Sequence of chain A:
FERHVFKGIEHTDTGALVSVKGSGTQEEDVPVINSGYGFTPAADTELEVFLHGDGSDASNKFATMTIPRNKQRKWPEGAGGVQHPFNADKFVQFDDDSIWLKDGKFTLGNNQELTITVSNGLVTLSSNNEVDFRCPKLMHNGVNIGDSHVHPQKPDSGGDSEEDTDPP

Sequence of chain B:
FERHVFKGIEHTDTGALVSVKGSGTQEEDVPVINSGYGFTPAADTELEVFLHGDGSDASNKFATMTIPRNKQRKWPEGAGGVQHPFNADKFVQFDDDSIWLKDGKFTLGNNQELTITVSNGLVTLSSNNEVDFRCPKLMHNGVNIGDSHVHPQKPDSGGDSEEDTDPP

This data describes a binding interaction between two proteins.

Interface contacts:
Residue G95 in chain B is in contact with residue T57 in chain A (closest heavy-atom distance 2.9 Å).
Residue I116 in chain B is in contact with residue K119 in chain A (closest heavy-atom distance 2.9 Å).
Residue S144 in chain B interacts with residue R151 in chain A (closest heavy-atom distance 3.2 Å).
Residue L118 in chain B contacts residue T124 in chain A (closest heavy-atom distance 2.9 Å).
Residue G95 in chain B is in contact with residue F103 in chain A (closest heavy-atom distance 3.0 Å).
Residue D112 in chain B contacts residue K107 in chain A (closest heavy-atom distance 3.1 Å).
Residue S178 in chain B is in contact with residue S174 in chain A (closest heavy-atom distance 2.5 Å).
Residue G98 in chain B interacts with residue G55 in chain A (closest heavy-atom distance 3.1 Å).
Residue L155 in chain B is in contact with residue H157 in chain A (closest heavy-atom distance 3.0 Å).
Residue L142 in chain B is in contact with residue R151 in chain A (closest heavy-atom distance 3.0 Å).
Residue I116 in chain B contacts residue K122 in chain A (closest heavy-atom distance 2.9 Å).
Residue W92 in chain B contacts residue T57 in chain A (closest heavy-atom distance 2.4 Å).
Residue G97 in chain B interacts with residue G55 in chain A (closest heavy-atom distance 3.1 Å).
Residue D177 in chain B interacts with residue G175 in chain A (closest heavy-atom distance 2.7 Å).
Residue D112 in chain B interacts with residue H101 in chain A (closest heavy-atom distance 2.9 Å).
Residue D164 in chain B contacts residue H157 in chain A (closest heavy-atom distance 2.9 Å).
Residue G98 in chain B is in contact with residue Y54 in chain A (closest heavy-atom distance 2.8 Å).
Residue E180 in chain B interacts with residue K171 in chain A (closest heavy-atom distance 1.8 Å).
Residue S115 in chain B contacts residue T124 in chain A (closest heavy-atom distance 2.6 Å).
Residue R86 in chain B contacts residue T31 in chain A (closest heavy-atom distance 2.3 Å).
Residue F111 in chain B interacts with residue H101 in chain A (closest heavy-atom distance 3.0 Å).
Residue Q170 in chain B contacts residue Q170 in chain A (closest heavy-atom distance 2.9 Å).
Residue G95 in chain B contacts residue H101 in chain A (closest heavy-atom distance 2.9 Å).
Residue Q100 in chain B contacts residue G53 in chain A (closest heavy-atom distance 3.1 Å).
Residue D183 in chain B is in contact with residue P169 in chain A (closest heavy-atom distance 3.0 Å).
Residue D149 in chain B contacts residue N158 in chain A (closest heavy-atom distance 3.2 Å).
Residue R86 in chain B contacts residue F79 in chain A (closest heavy-atom distance 3.0 Å).
Residue G163 in chain B interacts with residue H157 in chain A (closest heavy-atom distance 3.1 Å).
Residue V140 in chain B interacts with residue E147 in chain A (closest heavy-atom distance 3.0 Å).
Residue D114 in chain B contacts residue K107 in chain A (closest heavy-atom distance 2.2 Å).
Residue E179 in chain B contacts residue D173 in chain A (closest heavy-atom distance 2.5 Å).
Residue D149 in chain B interacts with residue G159 in chain A (closest heavy-atom distance 2.9 Å).
Residue I84 in chain B contacts residue N51 in chain A (closest heavy-atom distance 2.7 Å).
Residue D113 in chain B contacts residue K107 in chain A (closest heavy-atom distance 2.9 Å).
Residue R20 in chain B contacts residue F79 in chain A (closest heavy-atom distance 2.1 Å).
Residue F150 in chain B contacts residue M156 in chain A (closest heavy-atom distance 3.1 Å).
Residue I116 in chain B is in contact with residue F123 in chain A (closest heavy-atom distance 3.1 Å).
Residue D114 in chain B is in contact with residue D120 in chain A (closest heavy-atom distance 1.5 Å).
Residue W117 in chain B contacts residue T124 in chain A (closest heavy-atom distance 3.2 Å).
Residue T83 in chain B is in contact with residue N51 in chain A (closest heavy-atom distance 2.8 Å).
Residue F67 in chain B interacts with residue I50 in chain A (closest heavy-atom distance 2.5 Å).
Residue T182 in chain B contacts residue H168 in chain A (closest heavy-atom distance 3.2 Å).
Residue D177 in chain B contacts residue S174 in chain A (closest heavy-atom distance 2.7 Å).
Residue D183 in chain B is in contact with residue H168 in chain A (closest heavy-atom distance 3.1 Å).
Residue T141 in chain B is in contact with residue D149 in chain A (closest heavy-atom distance 3.1 Å).
Residue F150 in chain B interacts with residue N158 in chain A (closest heavy-atom distance 2.7 Å).
Residue D120 in chain B is in contact with residue G126 in chain A (closest heavy-atom distance 3.2 Å).
Residue H168 in chain B interacts with residue H168 in chain A (closest heavy-atom distance 3.2 Å).
Residue C152 in chain B is in contact with residue N158 in chain A (closest heavy-atom distance 2.8 Å).
Residue L142 in chain B interacts with residue D149 in chain A (closest heavy-atom distance 3.1 Å).
Residue D114 in chain B interacts with residue K122 in chain A (closest heavy-atom distance 2.5 Å).
Residue E94 in chain B contacts residue T57 in chain A (closest heavy-atom distance 3.2 Å).
Residue C152 in chain B contacts residue H157 in chain A (closest heavy-atom distance 3.2 Å).
Residue W92 in chain B contacts residue G55 in chain A (closest heavy-atom distance 3.1 Å).
Residue Y54 in chain B contacts residue S52 in chain A (closest heavy-atom distance 3.1 Å).
Residue V148 in chain B interacts with residue M156 in chain A (closest heavy-atom distance 2.9 Å).
Residue I116 in chain B contacts residue D120 in chain A (closest heavy-atom distance 2.6 Å).
Residue H166 in chain B contacts residue H168 in chain A (closest heavy-atom distance 3.1 Å).
Residue V140 in chain B contacts residue D149 in chain A (closest heavy-atom distance 2.8 Å).
Residue D177 in chain B contacts residue D173 in chain A (closest heavy-atom distance 2.6 Å).